Sequence of the first protein:
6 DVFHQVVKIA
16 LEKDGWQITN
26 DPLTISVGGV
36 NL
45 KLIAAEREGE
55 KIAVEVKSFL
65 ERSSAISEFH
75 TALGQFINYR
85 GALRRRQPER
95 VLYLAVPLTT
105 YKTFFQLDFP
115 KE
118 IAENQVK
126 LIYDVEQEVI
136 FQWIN

Interface contacts:
Residue L111 in the second protein is in contact with residue V35 in the first protein (closest heavy-atom distance 4.0 Å).
Residue N82 in the second protein is in contact with residue F113 in the first protein (closest heavy-atom distance 3.4 Å).
Residue D112 in the second protein is in contact with residue G33 in the first protein (closest heavy-atom distance 3.2 Å).
Residue P114 in the second protein contacts residue G33 in the first protein (closest heavy-atom distance 4.3 Å).
Residue P114 in the second protein is in contact with residue V35 in the first protein (closest heavy-atom distance 3.7 Å).
Residue L77 in the second protein contacts residue G78 in the first protein (closest heavy-atom distance 4.3 Å).
Residue G34 in the second protein interacts with residue L111 in the first protein (closest heavy-atom distance 3.7 Å).
Residue H74 in the second protein interacts with residue N82 in the first protein (closest heavy-atom distance 3.0 Å).
Residue G85 in the second protein contacts residue F113 in the first protein (closest heavy-atom distance 4.5 Å).
Residue F73 in the second protein contacts residue N82 in the first protein (closest heavy-atom distance 3.5 Å).
Residue F113 in the second protein interacts with residue L37 in the first protein (closest heavy-atom distance 4.0 Å).
Residue L111 in the second protein interacts with residue G33 in the first protein (closest heavy-atom distance 3.8 Å).
Residue F113 in the second protein is in contact with residue G33 in the first protein (closest heavy-atom distance 2.9 Å).
Residue N36 in the second protein interacts with residue I70 in the first protein (closest heavy-atom distance 4.1 Å).
Residue L77 in the second protein is in contact with residue N82 in the first protein (closest heavy-atom distance 3.2 Å).
Residue H74 in the second protein interacts with residue G78 in the first protein (closest heavy-atom distance 3.2 Å).
Residue L77 in the second protein interacts with residue I81 in the first protein (closest heavy-atom distance 3.9 Å).
Residue G33 in the second protein contacts residue F113 in the first protein (closest heavy-atom distance 2.9 Å).
Residue I70 in the second protein interacts with residue V35 in the first protein (closest heavy-atom distance 3.6 Å).
Residue V35 in the second protein interacts with residue L111 in the first protein (closest heavy-atom distance 4.0 Å).
Residue F113 in the second protein interacts with residue V35 in the first protein (closest heavy-atom distance 4.0 Å).
Residue V32 in the second protein contacts residue F113 in the first protein (closest heavy-atom distance 3.4 Å).
Residue L111 in the second protein is in contact with residue G34 in the first protein (closest heavy-atom distance 3.7 Å).
Residue G33 in the second protein interacts with residue P114 in the first protein (closest heavy-atom distance 4.3 Å).
Residue I81 in the second protein interacts with residue L77 in the first protein (closest heavy-atom distance 3.9 Å).
Residue E116 in the second protein interacts with residue R89 in the first protein (closest heavy-atom distance 3.2 Å).
Residue I81 in the second protein contacts residue N121 in the first protein (closest heavy-atom distance 3.6 Å).
Residue T75 in the second protein is in contact with residue T75 in the first protein (closest heavy-atom distance 2.7 Å).
Residue G78 in the second protein contacts residue L77 in the first protein (closest heavy-atom distance 4.3 Å).
Residue N82 in the second protein contacts residue F73 in the first protein (closest heavy-atom distance 3.5 Å).
Residue N82 in the second protein is in contact with residue L77 in the first protein (closest heavy-atom distance 3.2 Å).
Residue Y83 in the second protein contacts residue H74 in the first protein (closest heavy-atom distance 4.0 Å).
Residue H74 in the second protein interacts with residue H74 in the first protein (closest heavy-atom distance 4.2 Å).
Residue H74 in the second protein interacts with residue Q79 in the first protein (closest heavy-atom distance 3.6 Å).
Residue Q79 in the second protein is in contact with residue H74 in the first protein (closest heavy-atom distance 3.6 Å).
Residue H74 in the second protein contacts residue L37 in the first protein (closest heavy-atom distance 4.2 Å).
Residue R89 in the second protein is in contact with residue E120 in the first protein (closest heavy-atom distance 3.7 Å).
Residue G78 in the second protein interacts with residue H74 in the first protein (closest heavy-atom distance 3.2 Å).
Residue I81 in the second protein contacts residue I81 in the first protein (closest heavy-atom distance 3.1 Å).
Residue L37 in the second protein contacts residue H74 in the first protein (closest heavy-atom distance 4.2 Å).
Residue V35 in the second protein is in contact with residue I70 in the first protein (closest heavy-atom distance 3.6 Å).
Residue E120 in the second protein interacts with residue R89 in the first protein (closest heavy-atom distance 3.7 Å).
Residue F113 in the second protein is in contact with residue N82 in the first protein (closest heavy-atom distance 3.4 Å).
Residue N82 in the second protein interacts with residue H74 in the first protein (closest heavy-atom distance 3.0 Å).
Residue V35 in the second protein interacts with residue F113 in the first protein (closest heavy-atom distance 4.0 Å).
Residue F113 in the second protein is in contact with residue V32 in the first protein (closest heavy-atom distance 3.4 Å).
Residue G33 in the second protein contacts residue L111 in the first protein (closest heavy-atom distance 3.8 Å).
Residue H74 in the second protein contacts residue Y83 in the first protein (closest heavy-atom distance 4.0 Å).
Residue F108 in the second protein is in contact with residue V35 in the first protein (closest heavy-atom distance 4.3 Å).
Residue V35 in the second protein interacts with residue F108 in the first protein (closest heavy-atom distance 4.3 Å).
Residue F113 in the second protein is in contact with residue A86 in the first protein (closest heavy-atom distance 3.9 Å).
Residue L37 in the second protein contacts residue F113 in the first protein (closest heavy-atom distance 4.0 Å).
Residue N121 in the second protein is in contact with residue I81 in the first protein (closest heavy-atom distance 3.6 Å).
Residue G78 in the second protein interacts with residue G78 in the first protein (closest heavy-atom distance 3.7 Å).
Residue G33 in the second protein interacts with residue D112 in the first protein (closest heavy-atom distance 3.2 Å).
Residue A86 in the second protein contacts residue F113 in the first protein (closest heavy-atom distance 3.9 Å).
Residue V35 in the second protein is in contact with residue P114 in the first protein (closest heavy-atom distance 3.7 Å).
Residue F113 in the second protein is in contact with residue G85 in the first protein (closest heavy-atom distance 4.5 Å).
Residue I70 in the second protein interacts with residue N36 in the first protein (closest heavy-atom distance 4.1 Å).
Residue R89 in the second protein interacts with residue E116 in the first protein (closest heavy-atom distance 3.2 Å).

These two protein chains interact to form a complex.

Sequence of the second protein:
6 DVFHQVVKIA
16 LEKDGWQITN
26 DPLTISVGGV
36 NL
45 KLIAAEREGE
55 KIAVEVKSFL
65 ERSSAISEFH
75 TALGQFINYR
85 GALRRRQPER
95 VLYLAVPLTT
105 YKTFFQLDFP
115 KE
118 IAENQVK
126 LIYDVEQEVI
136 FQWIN